Sequence of chain B:
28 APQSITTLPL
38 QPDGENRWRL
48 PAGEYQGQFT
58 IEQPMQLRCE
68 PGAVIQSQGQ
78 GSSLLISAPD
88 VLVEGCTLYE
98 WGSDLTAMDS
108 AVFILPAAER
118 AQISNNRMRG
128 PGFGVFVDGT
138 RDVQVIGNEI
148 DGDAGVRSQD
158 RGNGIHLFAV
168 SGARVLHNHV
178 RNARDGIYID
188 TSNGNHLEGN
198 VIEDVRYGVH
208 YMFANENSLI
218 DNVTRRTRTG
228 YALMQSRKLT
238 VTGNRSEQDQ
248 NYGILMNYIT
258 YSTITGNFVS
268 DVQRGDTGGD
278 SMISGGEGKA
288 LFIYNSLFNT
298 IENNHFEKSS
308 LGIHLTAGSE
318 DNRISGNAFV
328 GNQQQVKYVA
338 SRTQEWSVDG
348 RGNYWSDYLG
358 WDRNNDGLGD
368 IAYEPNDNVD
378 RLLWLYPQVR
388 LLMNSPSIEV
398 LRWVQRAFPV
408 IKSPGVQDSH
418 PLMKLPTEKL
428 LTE

These two protein chains interact to form a complex.

Sequence of chain A:
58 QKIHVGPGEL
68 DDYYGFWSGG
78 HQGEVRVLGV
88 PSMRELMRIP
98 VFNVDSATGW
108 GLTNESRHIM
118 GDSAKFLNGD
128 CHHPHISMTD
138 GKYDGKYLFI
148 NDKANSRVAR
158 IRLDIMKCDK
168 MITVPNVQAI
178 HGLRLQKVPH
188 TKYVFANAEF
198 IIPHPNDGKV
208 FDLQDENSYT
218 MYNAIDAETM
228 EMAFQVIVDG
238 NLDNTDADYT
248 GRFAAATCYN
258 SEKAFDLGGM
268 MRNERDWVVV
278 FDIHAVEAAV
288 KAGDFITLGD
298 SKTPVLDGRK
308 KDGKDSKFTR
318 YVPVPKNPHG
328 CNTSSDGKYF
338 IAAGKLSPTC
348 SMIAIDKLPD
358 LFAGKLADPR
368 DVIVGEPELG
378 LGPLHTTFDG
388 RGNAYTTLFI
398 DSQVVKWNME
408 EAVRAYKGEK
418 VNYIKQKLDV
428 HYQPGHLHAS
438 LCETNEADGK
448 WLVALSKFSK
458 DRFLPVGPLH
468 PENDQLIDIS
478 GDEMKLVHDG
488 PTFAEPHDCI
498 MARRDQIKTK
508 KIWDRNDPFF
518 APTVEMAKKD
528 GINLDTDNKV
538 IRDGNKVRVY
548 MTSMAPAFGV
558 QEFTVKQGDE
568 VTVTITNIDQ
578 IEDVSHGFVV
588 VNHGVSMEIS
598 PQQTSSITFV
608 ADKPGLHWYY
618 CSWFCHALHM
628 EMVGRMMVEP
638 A

Residue-level contacts at the interface:
Residue R269 in chain A is in contact with residue D135 in chain B (closest heavy-atom distance 2.6 Å).
Residue E375 in chain A is in contact with residue Q156 in chain B (closest heavy-atom distance 3.4 Å).
Residue R269 in chain A is in contact with residue M105 in chain B (closest heavy-atom distance 2.8 Å).
Residue E271 in chain A contacts residue R181 in chain B (closest heavy-atom distance 2.9 Å).
Residue S399 in chain A interacts with residue Y291 in chain B (closest heavy-atom distance 3.0 Å).
Residue K457 in chain A is in contact with residue N292 in chain B (closest heavy-atom distance 2.9 Å).
Residue Y429 in chain A interacts with residue A314 in chain B (closest heavy-atom distance 3.2 Å).
Residue K457 in chain A interacts with residue L294 in chain B (closest heavy-atom distance 3.9 Å).
Residue G265 in chain A contacts residue T188 in chain B (closest heavy-atom distance 3.6 Å).
Residue D458 in chain A contacts residue A314 in chain B (closest heavy-atom distance 3.5 Å).
Residue L343 in chain A contacts residue H207 in chain B (closest heavy-atom distance 3.7 Å).
Residue R269 in chain A is in contact with residue F110 in chain B (closest heavy-atom distance 3.7 Å).
Residue D458 in chain A interacts with residue R339 in chain B (closest heavy-atom distance 3.6 Å).
Residue P320 in chain A is in contact with residue T103 in chain B (closest heavy-atom distance 3.7 Å).
Residue L378 in chain A contacts residue L252 in chain B (closest heavy-atom distance 3.5 Å).
Residue G415 in chain A contacts residue R154 in chain B (closest heavy-atom distance 3.6 Å).
Residue R272 in chain A is in contact with residue L102 in chain B (closest heavy-atom distance 3.6 Å).
Residue E271 in chain A is in contact with residue L102 in chain B (closest heavy-atom distance 3.8 Å).
Residue I421 in chain A is in contact with residue M279 in chain B (closest heavy-atom distance 3.5 Å).
Residue E375 in chain A is in contact with residue R203 in chain B (closest heavy-atom distance 3.2 Å).
Residue K424 in chain A contacts residue S281 in chain B (closest heavy-atom distance 2.9 Å).
Residue G266 in chain A interacts with residue F165 in chain B (closest heavy-atom distance 3.9 Å).
Residue P345 in chain A contacts residue Y204 in chain B (closest heavy-atom distance 3.2 Å).
Residue P345 in chain A is in contact with residue R203 in chain B (closest heavy-atom distance 3.1 Å).
Residue K323 in chain A is in contact with residue Y185 in chain B (closest heavy-atom distance 2.7 Å).
Residue D458 in chain A interacts with residue S338 in chain B (closest heavy-atom distance 2.9 Å).
Residue Q423 in chain A contacts residue I280 in chain B (closest heavy-atom distance 3.6 Å).
Residue I397 in chain A is in contact with residue N254 in chain B (closest heavy-atom distance 2.6 Å).
Residue Y429 in chain A contacts residue T313 in chain B (closest heavy-atom distance 3.9 Å).
Residue T346 in chain A is in contact with residue Q156 in chain B (closest heavy-atom distance 3.7 Å).
Residue R269 in chain A is in contact with residue F165 in chain B (closest heavy-atom distance 3.6 Å).
Residue K424 in chain A is in contact with residue G282 in chain B (closest heavy-atom distance 3.7 Å).
Residue E375 in chain A is in contact with residue S155 in chain B (closest heavy-atom distance 3.9 Å).
Residue M268 in chain A is in contact with residue F165 in chain B (closest heavy-atom distance 3.6 Å).
Residue N419 in chain A contacts residue D277 in chain B (closest heavy-atom distance 3.1 Å).
Residue Y429 in chain A contacts residue Y291 in chain B (closest heavy-atom distance 3.2 Å).
Residue E271 in chain A contacts residue F130 in chain B (closest heavy-atom distance 3.4 Å).
Residue D398 in chain A contacts residue Y249 in chain B (closest heavy-atom distance 2.2 Å).
Residue M268 in chain A contacts residue T188 in chain B (closest heavy-atom distance 3.8 Å).
Residue M268 in chain A is in contact with residue D187 in chain B (closest heavy-atom distance 3.2 Å).
Residue K323 in chain A interacts with residue D187 in chain B (closest heavy-atom distance 3.6 Å).
Residue I397 in chain A is in contact with residue M231 in chain B (closest heavy-atom distance 3.5 Å).
Residue N419 in chain A is in contact with residue T274 in chain B (closest heavy-atom distance 2.2 Å).
Residue L378 in chain A interacts with residue M231 in chain B (closest heavy-atom distance 3.4 Å).
Residue E375 in chain A interacts with residue R225 in chain B (closest heavy-atom distance 3.4 Å).
Residue N270 in chain A interacts with residue M105 in chain B (closest heavy-atom distance 3.6 Å).
Residue D426 in chain A contacts residue H311 in chain B (closest heavy-atom distance 3.9 Å).
Residue Q430 in chain A contacts residue Y291 in chain B (closest heavy-atom distance 2.8 Å).
Residue F455 in chain A interacts with residue N292 in chain B (closest heavy-atom distance 3.6 Å).
Residue L264 in chain A contacts residue F210 in chain B (closest heavy-atom distance 3.7 Å).
Residue E480 in chain A interacts with residue I280 in chain B (closest heavy-atom distance 3.0 Å).
Residue D426 in chain A is in contact with residue K334 in chain B (closest heavy-atom distance 3.2 Å).
Residue K422 in chain A contacts residue M279 in chain B (closest heavy-atom distance 3.6 Å).
Residue G265 in chain A is in contact with residue F165 in chain B (closest heavy-atom distance 3.0 Å).
Residue D458 in chain A contacts residue A337 in chain B (closest heavy-atom distance 3.4 Å).
Residue L378 in chain A is in contact with residue Y204 in chain B (closest heavy-atom distance 3.2 Å).
Residue D398 in chain A contacts residue F289 in chain B (closest heavy-atom distance 3.6 Å).
Residue E373 in chain A interacts with residue Q156 in chain B (closest heavy-atom distance 3.4 Å).
Residue E271 in chain A is in contact with residue M105 in chain B (closest heavy-atom distance 3.3 Å).
Residue R272 in chain A contacts residue T103 in chain B (closest heavy-atom distance 3.8 Å).